Sequence of protein 2:
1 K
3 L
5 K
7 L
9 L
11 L

Contacts between the two chains:
Residue D99 in protein 1 contacts residue L7 in protein 2 (closest heavy-atom distance 3.2 Å).
Residue T98 in protein 1 interacts with residue L7 in protein 2 (closest heavy-atom distance 3.0 Å).
Residue S23 in protein 1 contacts residue K1 in protein 2 (closest heavy-atom distance 4.2 Å).

Sequence of protein 1:
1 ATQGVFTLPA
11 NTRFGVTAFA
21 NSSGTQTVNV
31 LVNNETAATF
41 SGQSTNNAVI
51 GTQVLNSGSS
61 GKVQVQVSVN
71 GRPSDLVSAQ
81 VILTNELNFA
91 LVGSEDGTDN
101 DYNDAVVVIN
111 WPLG

The following describes two proteins that form a bound complex.